The following describes two proteins that form a bound complex.

Sequence of protein 1:
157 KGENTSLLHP

Contacts between the two chains:
Residue E100 in protein 2 interacts with residue N160 in protein 1 (closest heavy-atom distance 4.6 Å).
Residue A63 in protein 2 interacts with residue L163 in protein 1 (closest heavy-atom distance 4.2 Å).
Residue E100 in protein 2 contacts residue T161 in protein 1 (closest heavy-atom distance 4.4 Å).
Residue L101 in protein 2 is in contact with residue E159 in protein 1 (closest heavy-atom distance 3.8 Å).
Residue Y62 in protein 2 interacts with residue S162 in protein 1 (closest heavy-atom distance 4.8 Å).
Residue S64 in protein 2 interacts with residue G158 in protein 1 (closest heavy-atom distance 4.8 Å).
Residue V98 in protein 2 is in contact with residue L163 in protein 1 (closest heavy-atom distance 3.1 Å).
Residue C99 in protein 2 interacts with residue T161 in protein 1 (closest heavy-atom distance 3.6 Å).
Residue E100 in protein 2 contacts residue E159 in protein 1 (closest heavy-atom distance 2.5 Å).
Residue C99 in protein 2 contacts residue E159 in protein 1 (closest heavy-atom distance 3.5 Å).
Residue V98 in protein 2 contacts residue T161 in protein 1 (closest heavy-atom distance 3.7 Å).
Residue Y62 in protein 2 is in contact with residue L163 in protein 1 (closest heavy-atom distance 2.8 Å).
Residue C99 in protein 2 contacts residue S162 in protein 1 (closest heavy-atom distance 4.9 Å).
Residue C99 in protein 2 contacts residue N160 in protein 1 (closest heavy-atom distance 4.3 Å).
Residue V98 in protein 2 contacts residue S162 in protein 1 (closest heavy-atom distance 3.2 Å).

Sequence of protein 2:
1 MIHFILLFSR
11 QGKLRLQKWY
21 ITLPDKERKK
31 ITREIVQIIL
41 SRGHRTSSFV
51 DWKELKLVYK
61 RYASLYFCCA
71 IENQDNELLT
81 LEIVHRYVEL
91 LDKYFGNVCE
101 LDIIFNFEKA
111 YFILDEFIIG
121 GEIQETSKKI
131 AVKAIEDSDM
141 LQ